Sequence of chain A:
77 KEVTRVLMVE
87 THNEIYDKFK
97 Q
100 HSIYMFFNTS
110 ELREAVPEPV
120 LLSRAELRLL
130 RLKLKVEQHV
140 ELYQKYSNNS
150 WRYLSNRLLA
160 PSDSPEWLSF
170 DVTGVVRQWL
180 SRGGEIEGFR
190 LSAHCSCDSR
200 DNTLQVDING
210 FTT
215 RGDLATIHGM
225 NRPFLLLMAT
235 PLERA

Interface contacts:
Residue Y142 in chain A interacts with residue C194 in chain B (closest heavy-atom distance 4.1 Å).
Residue C196 in chain A contacts residue A192 in chain B (closest heavy-atom distance 4.0 Å).
Residue Y152 in chain A interacts with residue H193 in chain B (closest heavy-atom distance 3.7 Å).
Residue D197 in chain A is in contact with residue R189 in chain B (closest heavy-atom distance 2.4 Å).
Residue C196 in chain A interacts with residue V205 in chain B (closest heavy-atom distance 4.5 Å).
Residue N155 in chain A interacts with residue Y152 in chain B (closest heavy-atom distance 3.3 Å).
Residue H138 in chain A is in contact with residue Y152 in chain B (closest heavy-atom distance 3.4 Å).
Residue S191 in chain A is in contact with residue D197 in chain B (closest heavy-atom distance 4.2 Å).
Residue H100 in chain A contacts residue D200 in chain B (closest heavy-atom distance 2.5 Å).
Residue Q97 in chain A contacts residue R199 in chain B (closest heavy-atom distance 4.0 Å).
Residue N155 in chain A contacts residue N155 in chain B (closest heavy-atom distance 3.3 Å).
Residue E140 in chain A is in contact with residue H193 in chain B (closest heavy-atom distance 2.6 Å).
Residue D197 in chain A interacts with residue S191 in chain B (closest heavy-atom distance 4.2 Å).
Residue S101 in chain A interacts with residue D197 in chain B (closest heavy-atom distance 3.4 Å).
Residue A192 in chain A contacts residue C196 in chain B (closest heavy-atom distance 4.0 Å).
Residue Y152 in chain A interacts with residue L157 in chain B (closest heavy-atom distance 3.8 Å).
Residue Y152 in chain A is in contact with residue H138 in chain B (closest heavy-atom distance 3.4 Å).
Residue R199 in chain A contacts residue Q97 in chain B (closest heavy-atom distance 4.0 Å).
Residue R199 in chain A contacts residue N148 in chain B (closest heavy-atom distance 4.1 Å).
Residue Y142 in chain A is in contact with residue S195 in chain B (closest heavy-atom distance 3.0 Å).
Residue R215 in chain A contacts residue S198 in chain B (closest heavy-atom distance 3.2 Å).
Residue S198 in chain A contacts residue Q97 in chain B (closest heavy-atom distance 3.5 Å).
Residue L157 in chain A interacts with residue Y152 in chain B (closest heavy-atom distance 3.8 Å).
Residue D197 in chain A is in contact with residue S101 in chain B (closest heavy-atom distance 3.4 Å).
Residue C196 in chain A is in contact with residue C194 in chain B (closest heavy-atom distance 2.4 Å).
Residue W150 in chain A contacts residue D197 in chain B (closest heavy-atom distance 4.0 Å).
Residue N148 in chain A interacts with residue Q204 in chain B (closest heavy-atom distance 2.9 Å).
Residue C196 in chain A interacts with residue Y142 in chain B (closest heavy-atom distance 4.4 Å).
Residue V205 in chain A interacts with residue C196 in chain B (closest heavy-atom distance 4.5 Å).
Residue S101 in chain A contacts residue S198 in chain B (closest heavy-atom distance 2.8 Å).
Residue Y152 in chain A is in contact with residue N155 in chain B (closest heavy-atom distance 3.3 Å).
Residue H193 in chain A contacts residue E140 in chain B (closest heavy-atom distance 2.6 Å).
Residue D197 in chain A contacts residue W150 in chain B (closest heavy-atom distance 4.0 Å).
Residue S191 in chain A is in contact with residue C196 in chain B (closest heavy-atom distance 2.7 Å).
Residue C196 in chain A is in contact with residue I207 in chain B (closest heavy-atom distance 4.5 Å).
Residue D200 in chain A contacts residue H100 in chain B (closest heavy-atom distance 2.5 Å).
Residue S198 in chain A interacts with residue H100 in chain B (closest heavy-atom distance 3.0 Å).
Residue C194 in chain A contacts residue C196 in chain B (closest heavy-atom distance 2.4 Å).
Residue R189 in chain A contacts residue S195 in chain B (closest heavy-atom distance 4.3 Å).
Residue R199 in chain A contacts residue H100 in chain B (closest heavy-atom distance 3.6 Å).
Residue I207 in chain A is in contact with residue C196 in chain B (closest heavy-atom distance 4.5 Å).
Residue Q204 in chain A contacts residue N148 in chain B (closest heavy-atom distance 2.9 Å).
Residue C194 in chain A is in contact with residue Y142 in chain B (closest heavy-atom distance 4.1 Å).
Residue H100 in chain A is in contact with residue S198 in chain B (closest heavy-atom distance 3.0 Å).
Residue C196 in chain A interacts with residue S191 in chain B (closest heavy-atom distance 2.7 Å).
Residue S195 in chain A contacts residue Y142 in chain B (closest heavy-atom distance 3.0 Å).
Residue Y142 in chain A contacts residue C196 in chain B (closest heavy-atom distance 4.4 Å).
Residue N148 in chain A is in contact with residue R199 in chain B (closest heavy-atom distance 4.1 Å).
Residue Y142 in chain A interacts with residue H193 in chain B (closest heavy-atom distance 3.2 Å).
Residue H193 in chain A contacts residue Y152 in chain B (closest heavy-atom distance 3.7 Å).
Residue R189 in chain A interacts with residue D197 in chain B (closest heavy-atom distance 2.4 Å).
Residue E140 in chain A contacts residue C194 in chain B (closest heavy-atom distance 4.4 Å).
Residue S195 in chain A is in contact with residue R189 in chain B (closest heavy-atom distance 4.3 Å).
Residue S198 in chain A is in contact with residue R215 in chain B (closest heavy-atom distance 3.2 Å).
Residue S198 in chain A interacts with residue S101 in chain B (closest heavy-atom distance 2.8 Å).
Residue H100 in chain A contacts residue R199 in chain B (closest heavy-atom distance 3.6 Å).
Residue C194 in chain A is in contact with residue E140 in chain B (closest heavy-atom distance 4.4 Å).
Residue E140 in chain A contacts residue E140 in chain B (closest heavy-atom distance 4.2 Å).
Residue Q97 in chain A is in contact with residue S198 in chain B (closest heavy-atom distance 3.5 Å).
Residue H193 in chain A contacts residue Y142 in chain B (closest heavy-atom distance 3.2 Å).

The following describes two proteins that form a bound complex.

Sequence of chain B:
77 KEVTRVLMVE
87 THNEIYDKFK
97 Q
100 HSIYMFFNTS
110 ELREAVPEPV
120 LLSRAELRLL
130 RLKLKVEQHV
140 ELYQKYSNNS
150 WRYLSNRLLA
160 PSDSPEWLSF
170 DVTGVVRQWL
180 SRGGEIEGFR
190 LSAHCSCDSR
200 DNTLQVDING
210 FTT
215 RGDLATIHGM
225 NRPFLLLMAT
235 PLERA